Sequence of chain B:
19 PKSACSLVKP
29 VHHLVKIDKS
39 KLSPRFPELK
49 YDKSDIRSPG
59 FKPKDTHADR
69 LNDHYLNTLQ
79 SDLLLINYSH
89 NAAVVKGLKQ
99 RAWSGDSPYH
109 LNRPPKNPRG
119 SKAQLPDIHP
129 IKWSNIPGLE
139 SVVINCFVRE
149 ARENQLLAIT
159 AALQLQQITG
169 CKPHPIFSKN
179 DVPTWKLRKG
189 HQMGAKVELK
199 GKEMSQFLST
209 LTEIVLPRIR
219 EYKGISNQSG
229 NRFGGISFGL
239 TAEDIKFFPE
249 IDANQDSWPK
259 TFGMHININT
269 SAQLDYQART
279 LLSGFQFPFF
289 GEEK

Sequence of chain A:
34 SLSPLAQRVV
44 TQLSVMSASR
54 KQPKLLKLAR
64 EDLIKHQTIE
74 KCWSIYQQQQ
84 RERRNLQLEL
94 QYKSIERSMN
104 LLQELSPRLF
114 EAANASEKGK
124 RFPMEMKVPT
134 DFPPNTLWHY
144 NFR

Interface contacts:
Residue Q164 in chain B is in contact with residue V48 in chain A (closest heavy-atom distance 4.0 Å).
Residue K130 in chain B contacts residue Y95 in chain A (closest heavy-atom distance 3.4 Å).
Residue H88 in chain B is in contact with residue Q106 in chain A (closest heavy-atom distance 3.9 Å).
Residue Y274 in chain B contacts residue K121 in chain A (closest heavy-atom distance 3.7 Å).
Residue R277 in chain B contacts residue R124 in chain A (closest heavy-atom distance 3.9 Å).
Residue L161 in chain B interacts with residue V48 in chain A (closest heavy-atom distance 3.9 Å).
Residue L154 in chain B is in contact with residue V42 in chain A (closest heavy-atom distance 3.7 Å).
Residue H72 in chain B contacts residue V131 in chain A (closest heavy-atom distance 3.9 Å).
Residue G282 in chain B is in contact with residue F125 in chain A (closest heavy-atom distance 3.3 Å).
Residue S281 in chain B is in contact with residue F125 in chain A (closest heavy-atom distance 3.0 Å).
Residue Q284 in chain B is in contact with residue M129 in chain A (closest heavy-atom distance 2.6 Å).
Residue D80 in chain B is in contact with residue F125 in chain A (closest heavy-atom distance 3.9 Å).
Residue R68 in chain B is in contact with residue P132 in chain A (closest heavy-atom distance 3.0 Å).
Residue L82 in chain B is in contact with residue I98 in chain A (closest heavy-atom distance 3.7 Å).
Residue I157 in chain B contacts residue L46 in chain A (closest heavy-atom distance 3.7 Å).
Residue Q284 in chain B interacts with residue K130 in chain A (closest heavy-atom distance 3.5 Å).
Residue I54 in chain B is in contact with residue H69 in chain A (closest heavy-atom distance 3.7 Å).
Residue R68 in chain B contacts residue V131 in chain A (closest heavy-atom distance 3.8 Å).
Residue W131 in chain B is in contact with residue N88 in chain A (closest heavy-atom distance 3.8 Å).
Residue Y86 in chain B interacts with residue I98 in chain A (closest heavy-atom distance 3.6 Å).
Residue I134 in chain B is in contact with residue L91 in chain A (closest heavy-atom distance 4.0 Å).
Residue K292 in chain B contacts residue K121 in chain A (closest heavy-atom distance 3.9 Å).
Residue W131 in chain B contacts residue L91 in chain A (closest heavy-atom distance 3.7 Å).
Residue L77 in chain B is in contact with residue F125 in chain A (closest heavy-atom distance 3.7 Å).
Residue S79 in chain B interacts with residue L91 in chain A (closest heavy-atom distance 4.0 Å).
Residue S79 in chain B is in contact with residue Q94 in chain A (closest heavy-atom distance 2.6 Å).
Residue L82 in chain B contacts residue L91 in chain A (closest heavy-atom distance 3.4 Å).
Residue P57 in chain B is in contact with residue L58 in chain A (closest heavy-atom distance 3.7 Å).
Residue H88 in chain B interacts with residue N103 in chain A (closest heavy-atom distance 3.4 Å).
Residue W131 in chain B contacts residue Y95 in chain A (closest heavy-atom distance 3.3 Å).
Residue W131 in chain B contacts residue E92 in chain A (closest heavy-atom distance 3.5 Å).
Residue Q284 in chain B contacts residue V131 in chain A (closest heavy-atom distance 3.7 Å).
Residue A160 in chain B is in contact with residue M49 in chain A (closest heavy-atom distance 3.4 Å).
Residue T278 in chain B contacts residue K123 in chain A (closest heavy-atom distance 2.5 Å).
Residue H72 in chain B contacts residue P132 in chain A (closest heavy-atom distance 3.3 Å).
Residue F287 in chain B is in contact with residue R124 in chain A (closest heavy-atom distance 3.4 Å).
Residue Q78 in chain B is in contact with residue L91 in chain A (closest heavy-atom distance 3.7 Å).
Residue P286 in chain B interacts with residue M127 in chain A (closest heavy-atom distance 3.6 Å).
Residue Y86 in chain B is in contact with residue Y95 in chain A (closest heavy-atom distance 3.4 Å).
Residue L74 in chain B contacts residue R87 in chain A (closest heavy-atom distance 3.4 Å).
Residue I54 in chain B contacts residue L61 in chain A (closest heavy-atom distance 3.7 Å).
Residue L154 in chain B interacts with residue L38 in chain A (closest heavy-atom distance 3.6 Å).
Residue P171 in chain B contacts residue M49 in chain A (closest heavy-atom distance 3.4 Å).
Residue N225 in chain B is in contact with residue R124 in chain A (closest heavy-atom distance 3.4 Å).
Residue T158 in chain B interacts with residue Q45 in chain A (closest heavy-atom distance 3.2 Å).
Residue H72 in chain B is in contact with residue K130 in chain A (closest heavy-atom distance 4.0 Å).
Residue I54 in chain B contacts residue L66 in chain A (closest heavy-atom distance 3.3 Å).
Residue T278 in chain B is in contact with residue F125 in chain A (closest heavy-atom distance 3.4 Å).
Residue L161 in chain B is in contact with residue M49 in chain A (closest heavy-atom distance 3.6 Å).
Residue Y86 in chain B interacts with residue E99 in chain A (closest heavy-atom distance 3.5 Å).
Residue Q284 in chain B is in contact with residue M127 in chain A (closest heavy-atom distance 2.9 Å).
Residue L83 in chain B interacts with residue I98 in chain A (closest heavy-atom distance 3.4 Å).
Residue H88 in chain B interacts with residue N117 in chain A (closest heavy-atom distance 3.6 Å).
Residue I84 in chain B contacts residue K123 in chain A (closest heavy-atom distance 3.2 Å).
Residue H88 in chain B is in contact with residue F113 in chain A (closest heavy-atom distance 3.9 Å).
Residue H88 in chain B is in contact with residue M102 in chain A (closest heavy-atom distance 3.4 Å).
Residue I84 in chain B interacts with residue E120 in chain A (closest heavy-atom distance 3.0 Å).
Residue S281 in chain B interacts with residue R124 in chain A (closest heavy-atom distance 3.3 Å).
Residue L161 in chain B interacts with residue Q45 in chain A (closest heavy-atom distance 3.3 Å).
Residue L69 in chain B is in contact with residue V131 in chain A (closest heavy-atom distance 4.0 Å).

These two protein chains interact to form a complex.